Contacts between the two chains:
Residue N77 in chain A interacts with residue S8 in chain B (closest heavy-atom distance 3.5 Å).
Residue Y7 in chain A contacts residue L1 in chain B (closest heavy-atom distance 2.9 Å).
Residue W133 in chain A interacts with residue K7 in chain B (closest heavy-atom distance 3.6 Å).
Residue N80 in chain A is in contact with residue F9 in chain B (closest heavy-atom distance 2.8 Å).
Residue S116 in chain A contacts residue K7 in chain B (closest heavy-atom distance 4.4 Å).
Residue Y159 in chain A contacts residue S2 in chain B (closest heavy-atom distance 3.4 Å).
Residue T73 in chain A is in contact with residue K7 in chain B (closest heavy-atom distance 3.4 Å).
Residue W147 in chain A contacts residue K7 in chain B (closest heavy-atom distance 3.3 Å).
Residue L156 in chain A is in contact with residue S3 in chain B (closest heavy-atom distance 4.0 Å).
Residue W147 in chain A interacts with residue F9 in chain B (closest heavy-atom distance 3.8 Å).
Residue Q155 in chain A contacts residue T6 in chain B (closest heavy-atom distance 4.9 Å).
Residue L156 in chain A interacts with residue V5 in chain B (closest heavy-atom distance 3.9 Å).
Residue N66 in chain A interacts with residue P4 in chain B (closest heavy-atom distance 3.5 Å).
Residue E63 in chain A is in contact with residue L1 in chain B (closest heavy-atom distance 3.6 Å).
Residue W147 in chain A contacts residue S8 in chain B (closest heavy-atom distance 2.7 Å).
Residue Y159 in chain A interacts with residue L1 in chain B (closest heavy-atom distance 2.4 Å).
Residue T143 in chain A interacts with residue S8 in chain B (closest heavy-atom distance 4.3 Å).
Residue N77 in chain A contacts residue F9 in chain B (closest heavy-atom distance 2.8 Å).
Residue I142 in chain A is in contact with residue F9 in chain B (closest heavy-atom distance 4.4 Å).
Residue L163 in chain A is in contact with residue P4 in chain B (closest heavy-atom distance 4.7 Å).
Residue Y99 in chain A interacts with residue S3 in chain B (closest heavy-atom distance 2.8 Å).
Residue W167 in chain A is in contact with residue L1 in chain B (closest heavy-atom distance 3.5 Å).
Residue Y123 in chain A contacts residue F9 in chain B (closest heavy-atom distance 3.5 Å).
Residue Y99 in chain A is in contact with residue S2 in chain B (closest heavy-atom distance 3.1 Å).
Residue L156 in chain A is in contact with residue K7 in chain B (closest heavy-atom distance 3.8 Å).
Residue Y9 in chain A interacts with residue S3 in chain B (closest heavy-atom distance 4.4 Å).
Residue N77 in chain A interacts with residue K7 in chain B (closest heavy-atom distance 3.0 Å).
Residue I95 in chain A contacts residue F9 in chain B (closest heavy-atom distance 3.8 Å).
Residue D114 in chain A interacts with residue K7 in chain B (closest heavy-atom distance 2.6 Å).
Residue V152 in chain A is in contact with residue T6 in chain B (closest heavy-atom distance 4.0 Å).
Residue Y159 in chain A contacts residue P4 in chain B (closest heavy-atom distance 3.6 Å).
Residue K146 in chain A contacts residue F9 in chain B (closest heavy-atom distance 3.9 Å).
Residue E63 in chain A contacts residue S2 in chain B (closest heavy-atom distance 2.8 Å).
Residue S116 in chain A contacts residue F9 in chain B (closest heavy-atom distance 4.2 Å).
Residue Y159 in chain A interacts with residue S3 in chain B (closest heavy-atom distance 3.5 Å).
Residue M45 in chain A contacts residue S2 in chain B (closest heavy-atom distance 4.6 Å).
Residue N66 in chain A contacts residue S3 in chain B (closest heavy-atom distance 2.7 Å).
Residue T73 in chain A is in contact with residue S8 in chain B (closest heavy-atom distance 3.8 Å).
Residue K146 in chain A interacts with residue S8 in chain B (closest heavy-atom distance 4.5 Å).
Residue N66 in chain A interacts with residue S2 in chain B (closest heavy-atom distance 2.8 Å).
Residue Y59 in chain A contacts residue L1 in chain B (closest heavy-atom distance 3.8 Å).
Residue Q155 in chain A contacts residue V5 in chain B (closest heavy-atom distance 3.7 Å).
Residue E76 in chain A contacts residue S8 in chain B (closest heavy-atom distance 4.4 Å).
Residue Y9 in chain A contacts residue S2 in chain B (closest heavy-atom distance 3.9 Å).
Residue F33 in chain A interacts with residue L1 in chain B (closest heavy-atom distance 4.7 Å).
Residue Y159 in chain A is in contact with residue V5 in chain B (closest heavy-atom distance 4.5 Å).
Residue Y84 in chain A is in contact with residue F9 in chain B (closest heavy-atom distance 2.5 Å).
Residue V152 in chain A contacts residue K7 in chain B (closest heavy-atom distance 3.8 Å).
Residue T143 in chain A interacts with residue F9 in chain B (closest heavy-atom distance 2.6 Å).
Residue Y74 in chain A contacts residue F9 in chain B (closest heavy-atom distance 4.0 Å).
Residue A81 in chain A is in contact with residue F9 in chain B (closest heavy-atom distance 4.9 Å).
Residue Y7 in chain A interacts with residue S2 in chain B (closest heavy-atom distance 3.4 Å).
Residue T73 in chain A interacts with residue T6 in chain B (closest heavy-atom distance 4.2 Å).
Residue L163 in chain A contacts residue L1 in chain B (closest heavy-atom distance 4.1 Å).
Residue Y171 in chain A interacts with residue L1 in chain B (closest heavy-atom distance 2.6 Å).
Residue M5 in chain A interacts with residue L1 in chain B (closest heavy-atom distance 3.6 Å).
Residue Y74 in chain A contacts residue K7 in chain B (closest heavy-atom distance 3.7 Å).
Residue S70 in chain A is in contact with residue S3 in chain B (closest heavy-atom distance 5.0 Å).
Residue M67 in chain A contacts residue S2 in chain B (closest heavy-atom distance 3.4 Å).
Residue V152 in chain A is in contact with residue V5 in chain B (closest heavy-atom distance 4.0 Å).

Sequence of chain A:
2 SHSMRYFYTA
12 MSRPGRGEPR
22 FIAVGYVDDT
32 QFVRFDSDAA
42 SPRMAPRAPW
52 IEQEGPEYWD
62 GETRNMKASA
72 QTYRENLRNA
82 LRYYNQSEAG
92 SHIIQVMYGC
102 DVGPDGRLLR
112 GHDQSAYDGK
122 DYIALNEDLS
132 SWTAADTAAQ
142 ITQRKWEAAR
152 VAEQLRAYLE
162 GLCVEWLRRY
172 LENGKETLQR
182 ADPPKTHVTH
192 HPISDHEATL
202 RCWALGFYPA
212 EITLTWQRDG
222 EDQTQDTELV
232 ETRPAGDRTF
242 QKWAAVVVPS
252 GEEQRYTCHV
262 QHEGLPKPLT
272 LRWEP

This data describes a binding interaction between two proteins.

Sequence of chain B:
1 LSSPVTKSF